Sequence of chain B:
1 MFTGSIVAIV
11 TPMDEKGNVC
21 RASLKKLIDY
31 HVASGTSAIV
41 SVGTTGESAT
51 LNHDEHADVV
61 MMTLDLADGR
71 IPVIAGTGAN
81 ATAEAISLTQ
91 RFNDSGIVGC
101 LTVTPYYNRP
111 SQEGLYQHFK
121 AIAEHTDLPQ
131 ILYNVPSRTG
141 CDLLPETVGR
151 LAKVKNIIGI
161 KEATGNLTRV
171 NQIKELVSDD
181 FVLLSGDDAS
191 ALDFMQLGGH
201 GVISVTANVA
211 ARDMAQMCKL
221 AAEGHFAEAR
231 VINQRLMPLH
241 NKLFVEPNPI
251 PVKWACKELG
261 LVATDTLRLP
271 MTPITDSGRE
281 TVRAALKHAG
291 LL

Sequence of chain A:
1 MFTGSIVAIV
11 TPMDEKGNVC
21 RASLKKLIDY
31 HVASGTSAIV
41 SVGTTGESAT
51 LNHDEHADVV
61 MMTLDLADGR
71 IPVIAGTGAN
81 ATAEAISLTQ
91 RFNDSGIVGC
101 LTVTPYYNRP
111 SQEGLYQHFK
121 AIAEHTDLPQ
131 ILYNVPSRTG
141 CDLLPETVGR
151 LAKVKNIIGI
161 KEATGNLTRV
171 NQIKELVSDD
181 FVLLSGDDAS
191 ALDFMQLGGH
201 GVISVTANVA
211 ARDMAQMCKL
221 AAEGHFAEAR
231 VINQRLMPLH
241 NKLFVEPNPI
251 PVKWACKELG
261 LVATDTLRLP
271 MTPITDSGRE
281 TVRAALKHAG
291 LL

This data describes a binding interaction between two proteins.

Interface contacts:
Residue R109 in chain A interacts with residue P247 in chain B (closest heavy-atom distance 3.5 Å).
Residue P270 in chain A contacts residue P105 in chain B (closest heavy-atom distance 3.9 Å).
Residue R138 in chain A is in contact with residue Y107 in chain B (closest heavy-atom distance 3.3 Å).
Residue Y107 in chain A interacts with residue Y106 in chain B (closest heavy-atom distance 3.9 Å).
Residue N80 in chain A contacts residue A49 in chain B (closest heavy-atom distance 3.7 Å).
Residue A49 in chain A interacts with residue N80 in chain B (closest heavy-atom distance 3.6 Å).
Residue M271 in chain A is in contact with residue P110 in chain B (closest heavy-atom distance 3.7 Å).
Residue P110 in chain A contacts residue M271 in chain B (closest heavy-atom distance 3.7 Å).
Residue Y107 in chain A contacts residue T139 in chain B (closest heavy-atom distance 3.9 Å).
Residue S137 in chain A contacts residue R109 in chain B (closest heavy-atom distance 2.8 Å).
Residue A81 in chain A is in contact with residue T50 in chain B (closest heavy-atom distance 4.0 Å).
Residue P105 in chain A contacts residue P270 in chain B (closest heavy-atom distance 3.9 Å).
Residue S111 in chain A interacts with residue P247 in chain B (closest heavy-atom distance 3.7 Å).
Residue T82 in chain A contacts residue L269 in chain B (closest heavy-atom distance 3.3 Å).
Residue L269 in chain A is in contact with residue A81 in chain B (closest heavy-atom distance 4.0 Å).
Residue G114 in chain A interacts with residue P270 in chain B (closest heavy-atom distance 3.4 Å).
Residue L269 in chain A is in contact with residue Q117 in chain B (closest heavy-atom distance 4.0 Å).
Residue P247 in chain A interacts with residue S111 in chain B (closest heavy-atom distance 3.7 Å).
Residue P270 in chain A interacts with residue N108 in chain B (closest heavy-atom distance 3.7 Å).
Residue Y107 in chain A is in contact with residue R138 in chain B (closest heavy-atom distance 2.7 Å).
Residue P270 in chain A is in contact with residue G114 in chain B (closest heavy-atom distance 3.4 Å).
Residue T82 in chain A is in contact with residue P270 in chain B (closest heavy-atom distance 3.4 Å).
Residue T50 in chain A is in contact with residue A81 in chain B (closest heavy-atom distance 4.0 Å).
Residue T272 in chain A contacts residue S111 in chain B (closest heavy-atom distance 3.9 Å).
Residue T44 in chain A is in contact with residue Y107 in chain B (closest heavy-atom distance 2.7 Å).
Residue A81 in chain A interacts with residue A49 in chain B (closest heavy-atom distance 3.4 Å).
Residue S137 in chain A contacts residue G140 in chain B (closest heavy-atom distance 3.4 Å).
Residue Y107 in chain A is in contact with residue Y133 in chain B (closest heavy-atom distance 3.6 Å).
Residue N108 in chain A contacts residue R138 in chain B (closest heavy-atom distance 2.8 Å).
Residue V103 in chain A interacts with residue Y107 in chain B (closest heavy-atom distance 4.0 Å).
Residue R138 in chain A interacts with residue R109 in chain B (closest heavy-atom distance 3.3 Å).
Residue P270 in chain A interacts with residue P110 in chain B (closest heavy-atom distance 3.7 Å).
Residue Y133 in chain A contacts residue Y107 in chain B (closest heavy-atom distance 3.9 Å).
Residue A49 in chain A contacts residue A81 in chain B (closest heavy-atom distance 3.6 Å).
Residue Y107 in chain A is in contact with residue T44 in chain B (closest heavy-atom distance 2.8 Å).
Residue Q117 in chain A is in contact with residue L269 in chain B (closest heavy-atom distance 3.7 Å).
Residue S111 in chain A is in contact with residue T272 in chain B (closest heavy-atom distance 3.6 Å).
Residue R138 in chain A interacts with residue N108 in chain B (closest heavy-atom distance 3.4 Å).
Residue T272 in chain A is in contact with residue G114 in chain B (closest heavy-atom distance 3.9 Å).
Residue N108 in chain A contacts residue A49 in chain B (closest heavy-atom distance 3.8 Å).
Residue T139 in chain A is in contact with residue R138 in chain B (closest heavy-atom distance 3.8 Å).
Residue P247 in chain A interacts with residue R109 in chain B (closest heavy-atom distance 3.3 Å).
Residue N80 in chain A is in contact with residue P270 in chain B (closest heavy-atom distance 3.2 Å).
Residue Y106 in chain A interacts with residue Y106 in chain B (closest heavy-atom distance 3.7 Å).
Residue G140 in chain A interacts with residue S137 in chain B (closest heavy-atom distance 3.5 Å).
Residue N108 in chain A interacts with residue P270 in chain B (closest heavy-atom distance 3.5 Å).
Residue R109 in chain A is in contact with residue S137 in chain B (closest heavy-atom distance 3.6 Å).
Residue P270 in chain A contacts residue T82 in chain B (closest heavy-atom distance 3.5 Å).
Residue A81 in chain A is in contact with residue P270 in chain B (closest heavy-atom distance 4.1 Å).
Residue L269 in chain A interacts with residue T82 in chain B (closest heavy-atom distance 3.1 Å).
Residue R138 in chain A is in contact with residue T139 in chain B (closest heavy-atom distance 3.6 Å).
Residue Y106 in chain A is in contact with residue Y107 in chain B (closest heavy-atom distance 3.7 Å).
Residue R109 in chain A is in contact with residue R138 in chain B (closest heavy-atom distance 3.6 Å).
Residue G114 in chain A interacts with residue T272 in chain B (closest heavy-atom distance 3.7 Å).
Residue P270 in chain A interacts with residue N80 in chain B (closest heavy-atom distance 3.3 Å).
Residue N108 in chain A is in contact with residue M271 in chain B (closest heavy-atom distance 3.4 Å).
Residue A49 in chain A is in contact with residue N108 in chain B (closest heavy-atom distance 3.6 Å).
Residue M271 in chain A is in contact with residue N108 in chain B (closest heavy-atom distance 3.7 Å).
Residue Y107 in chain A contacts residue V103 in chain B (closest heavy-atom distance 3.7 Å).
Residue P110 in chain A interacts with residue P270 in chain B (closest heavy-atom distance 3.6 Å).